Sequence of protein 2:
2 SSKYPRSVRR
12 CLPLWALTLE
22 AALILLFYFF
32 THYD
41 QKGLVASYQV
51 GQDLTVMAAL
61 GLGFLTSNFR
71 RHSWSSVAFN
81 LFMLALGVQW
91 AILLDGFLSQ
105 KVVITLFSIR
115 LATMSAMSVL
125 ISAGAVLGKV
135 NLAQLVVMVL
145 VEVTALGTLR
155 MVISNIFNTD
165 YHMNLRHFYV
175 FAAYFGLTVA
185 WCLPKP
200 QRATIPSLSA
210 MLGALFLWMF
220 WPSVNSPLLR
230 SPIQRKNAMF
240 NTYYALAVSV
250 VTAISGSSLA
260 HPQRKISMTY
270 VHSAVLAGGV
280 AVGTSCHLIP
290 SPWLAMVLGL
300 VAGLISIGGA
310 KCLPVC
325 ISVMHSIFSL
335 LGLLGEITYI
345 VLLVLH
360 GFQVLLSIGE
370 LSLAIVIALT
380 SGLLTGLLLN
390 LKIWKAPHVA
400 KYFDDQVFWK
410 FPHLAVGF

Sequence of protein 1:
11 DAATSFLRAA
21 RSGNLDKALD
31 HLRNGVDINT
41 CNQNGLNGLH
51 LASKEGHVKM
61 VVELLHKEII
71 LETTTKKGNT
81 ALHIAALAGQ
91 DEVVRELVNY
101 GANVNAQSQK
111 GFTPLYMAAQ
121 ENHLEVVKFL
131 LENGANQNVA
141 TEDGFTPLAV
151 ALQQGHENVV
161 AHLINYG

This data describes a binding interaction between two proteins.

Contacts between the two chains:
Residue Q405 in protein 2 interacts with residue E121 in protein 1 (closest heavy-atom distance 3.3 Å).
Residue H412 in protein 2 is in contact with residue D143 in protein 1 (closest heavy-atom distance 3.3 Å).
Residue K400 in protein 2 contacts residue E121 in protein 1 (closest heavy-atom distance 2.6 Å).
Residue A414 in protein 2 interacts with residue F112 in protein 1 (closest heavy-atom distance 3.4 Å).
Residue A414 in protein 2 interacts with residue Q120 in protein 1 (closest heavy-atom distance 2.8 Å).
Residue H412 in protein 2 contacts residue F145 in protein 1 (closest heavy-atom distance 3.3 Å).
Residue A414 in protein 2 is in contact with residue L87 in protein 1 (closest heavy-atom distance 4.5 Å).
Residue R70 in protein 2 interacts with residue G155 in protein 1 (closest heavy-atom distance 2.8 Å).
Residue R71 in protein 2 is in contact with residue Q154 in protein 1 (closest heavy-atom distance 3.2 Å).
Residue G416 in protein 2 interacts with residue K77 in protein 1 (closest heavy-atom distance 4.5 Å).
Residue L413 in protein 2 is in contact with residue Q153 in protein 1 (closest heavy-atom distance 4.5 Å).
Residue F417 in protein 2 contacts residue I84 in protein 1 (closest heavy-atom distance 3.5 Å).
Residue S3 in protein 2 interacts with residue Q90 in protein 1 (closest heavy-atom distance 3.5 Å).
Residue L413 in protein 2 contacts residue Y116 in protein 1 (closest heavy-atom distance 4.7 Å).
Residue S2 in protein 2 interacts with residue E55 in protein 1 (closest heavy-atom distance 4.5 Å).
Residue Q405 in protein 2 contacts residue H156 in protein 1 (closest heavy-atom distance 3.0 Å).
Residue F410 in protein 2 interacts with residue Q153 in protein 1 (closest heavy-atom distance 4.4 Å).
Residue A414 in protein 2 interacts with residue E121 in protein 1 (closest heavy-atom distance 4.6 Å).
Residue Q405 in protein 2 interacts with residue Q120 in protein 1 (closest heavy-atom distance 2.9 Å).
Residue H412 in protein 2 is in contact with residue Y116 in protein 1 (closest heavy-atom distance 2.5 Å).
Residue F417 in protein 2 interacts with residue K54 in protein 1 (closest heavy-atom distance 3.5 Å).
Residue H412 in protein 2 is in contact with residue Q120 in protein 1 (closest heavy-atom distance 4.3 Å).
Residue H412 in protein 2 is in contact with residue F112 in protein 1 (closest heavy-atom distance 4.4 Å).
Residue F417 in protein 2 contacts residue L46 in protein 1 (closest heavy-atom distance 4.0 Å).
Residue R71 in protein 2 contacts residue G155 in protein 1 (closest heavy-atom distance 4.3 Å).
Residue A414 in protein 2 is in contact with residue Y116 in protein 1 (closest heavy-atom distance 4.6 Å).
Residue S3 in protein 2 contacts residue A88 in protein 1 (closest heavy-atom distance 3.5 Å).
Residue K4 in protein 2 is in contact with residue A88 in protein 1 (closest heavy-atom distance 2.9 Å).
Residue K400 in protein 2 contacts residue N122 in protein 1 (closest heavy-atom distance 4.8 Å).
Residue Y5 in protein 2 contacts residue E121 in protein 1 (closest heavy-atom distance 3.7 Å).
Residue L413 in protein 2 is in contact with residue Q120 in protein 1 (closest heavy-atom distance 3.3 Å).
Residue H412 in protein 2 contacts residue Q153 in protein 1 (closest heavy-atom distance 3.0 Å).
Residue P6 in protein 2 is in contact with residue E121 in protein 1 (closest heavy-atom distance 4.7 Å).
Residue L413 in protein 2 interacts with residue Q154 in protein 1 (closest heavy-atom distance 4.2 Å).
Residue F417 in protein 2 contacts residue K77 in protein 1 (closest heavy-atom distance 3.6 Å).
Residue H412 in protein 2 contacts residue V150 in protein 1 (closest heavy-atom distance 3.6 Å).
Residue S2 in protein 2 contacts residue Q90 in protein 1 (closest heavy-atom distance 3.5 Å).
Residue Q405 in protein 2 is in contact with residue Q154 in protein 1 (closest heavy-atom distance 3.3 Å).
Residue D403 in protein 2 is in contact with residue H156 in protein 1 (closest heavy-atom distance 3.6 Å).
Residue F417 in protein 2 contacts residue L87 in protein 1 (closest heavy-atom distance 3.6 Å).
Residue S3 in protein 2 contacts residue K54 in protein 1 (closest heavy-atom distance 3.6 Å).
Residue K4 in protein 2 is in contact with residue H123 in protein 1 (closest heavy-atom distance 3.6 Å).
Residue V415 in protein 2 contacts residue K77 in protein 1 (closest heavy-atom distance 3.3 Å).
Residue F410 in protein 2 contacts residue Q154 in protein 1 (closest heavy-atom distance 3.6 Å).
Residue F417 in protein 2 is in contact with residue T75 in protein 1 (closest heavy-atom distance 3.1 Å).
Residue G416 in protein 2 interacts with residue N79 in protein 1 (closest heavy-atom distance 4.0 Å).
Residue S3 in protein 2 contacts residue E55 in protein 1 (closest heavy-atom distance 3.9 Å).
Residue L413 in protein 2 contacts residue F112 in protein 1 (closest heavy-atom distance 3.7 Å).
Residue Y5 in protein 2 is in contact with residue L87 in protein 1 (closest heavy-atom distance 3.8 Å).
Residue K4 in protein 2 is in contact with residue G89 in protein 1 (closest heavy-atom distance 3.4 Å).
Residue A414 in protein 2 interacts with residue M117 in protein 1 (closest heavy-atom distance 3.8 Å).
Residue P411 in protein 2 contacts residue Q153 in protein 1 (closest heavy-atom distance 2.8 Å).
Residue F417 in protein 2 is in contact with residue N79 in protein 1 (closest heavy-atom distance 3.0 Å).
Residue F417 in protein 2 interacts with residue A88 in protein 1 (closest heavy-atom distance 4.2 Å).
Residue G416 in protein 2 is in contact with residue L87 in protein 1 (closest heavy-atom distance 3.1 Å).
Residue K400 in protein 2 contacts residue H123 in protein 1 (closest heavy-atom distance 3.4 Å).
Residue R70 in protein 2 is in contact with residue E157 in protein 1 (closest heavy-atom distance 3.0 Å).
Residue Y5 in protein 2 contacts residue A88 in protein 1 (closest heavy-atom distance 3.9 Å).
Residue L413 in protein 2 is in contact with residue V150 in protein 1 (closest heavy-atom distance 3.5 Å).
Residue R71 in protein 2 contacts residue Q153 in protein 1 (closest heavy-atom distance 3.5 Å).